Sequence of the second protein:
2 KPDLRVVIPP

Residue-level contacts at the interface:
Residue V158 in the first protein is in contact with residue I9 in the second protein (closest heavy-atom distance 3.5 Å).
Residue Q120 in the first protein contacts residue V8 in the second protein (closest heavy-atom distance 2.8 Å).
Residue H126 in the first protein is in contact with residue L5 in the second protein (closest heavy-atom distance 4.0 Å).
Residue E160 in the first protein is in contact with residue L5 in the second protein (closest heavy-atom distance 4.1 Å).
Residue F129 in the first protein is in contact with residue P3 in the second protein (closest heavy-atom distance 3.9 Å).
Residue Q120 in the first protein contacts residue V7 in the second protein (closest heavy-atom distance 3.5 Å).
Residue D161 in the first protein interacts with residue P3 in the second protein (closest heavy-atom distance 4.8 Å).
Residue I116 in the first protein contacts residue V8 in the second protein (closest heavy-atom distance 3.9 Å).
Residue Q120 in the first protein interacts with residue R6 in the second protein (closest heavy-atom distance 4.7 Å).
Residue E160 in the first protein contacts residue R6 in the second protein (closest heavy-atom distance 3.2 Å).
Residue F129 in the first protein contacts residue L5 in the second protein (closest heavy-atom distance 3.3 Å).
Residue G110 in the first protein is in contact with residue I9 in the second protein (closest heavy-atom distance 3.6 Å).
Residue A111 in the first protein interacts with residue P10 in the second protein (closest heavy-atom distance 3.7 Å).
Residue C119 in the first protein interacts with residue I9 in the second protein (closest heavy-atom distance 4.8 Å).
Residue C162 in the first protein interacts with residue R6 in the second protein (closest heavy-atom distance 4.8 Å).
Residue C119 in the first protein interacts with residue V8 in the second protein (closest heavy-atom distance 4.2 Å).
Residue H126 in the first protein is in contact with residue V7 in the second protein (closest heavy-atom distance 3.9 Å).
Residue I116 in the first protein is in contact with residue P10 in the second protein (closest heavy-atom distance 4.7 Å).
Residue D125 in the first protein contacts residue L5 in the second protein (closest heavy-atom distance 3.9 Å).
Residue A111 in the first protein contacts residue I9 in the second protein (closest heavy-atom distance 3.9 Å).
Residue I116 in the first protein is in contact with residue V7 in the second protein (closest heavy-atom distance 3.3 Å).
Residue N159 in the first protein contacts residue V7 in the second protein (closest heavy-atom distance 4.2 Å).
Residue V158 in the first protein is in contact with residue V7 in the second protein (closest heavy-atom distance 4.9 Å).
Residue T123 in the first protein interacts with residue L5 in the second protein (closest heavy-atom distance 4.8 Å).
Residue C162 in the first protein contacts residue V7 in the second protein (closest heavy-atom distance 4.2 Å).
Residue D161 in the first protein is in contact with residue R6 in the second protein (closest heavy-atom distance 2.8 Å).
Residue C119 in the first protein interacts with residue P10 in the second protein (closest heavy-atom distance 3.4 Å).
Residue Y311 in the first protein interacts with residue L5 in the second protein (closest heavy-atom distance 3.4 Å).
Residue E160 in the first protein interacts with residue V8 in the second protein (closest heavy-atom distance 4.2 Å).
Residue N115 in the first protein is in contact with residue P10 in the second protein (closest heavy-atom distance 3.2 Å).
Residue N159 in the first protein is in contact with residue I9 in the second protein (closest heavy-atom distance 3.6 Å).
Residue Y311 in the first protein is in contact with residue P3 in the second protein (closest heavy-atom distance 3.5 Å).
Residue D161 in the first protein interacts with residue V7 in the second protein (closest heavy-atom distance 5.0 Å).
Residue E160 in the first protein interacts with residue I9 in the second protein (closest heavy-atom distance 3.2 Å).
Residue E160 in the first protein interacts with residue V7 in the second protein (closest heavy-atom distance 2.9 Å).
Residue C162 in the first protein is in contact with residue L5 in the second protein (closest heavy-atom distance 3.9 Å).
Residue I116 in the first protein is in contact with residue I9 in the second protein (closest heavy-atom distance 3.7 Å).
Residue H126 in the first protein contacts residue R6 in the second protein (closest heavy-atom distance 3.1 Å).
Residue D161 in the first protein interacts with residue L5 in the second protein (closest heavy-atom distance 3.5 Å).

These two protein chains interact to form a complex.

Sequence of the first protein:
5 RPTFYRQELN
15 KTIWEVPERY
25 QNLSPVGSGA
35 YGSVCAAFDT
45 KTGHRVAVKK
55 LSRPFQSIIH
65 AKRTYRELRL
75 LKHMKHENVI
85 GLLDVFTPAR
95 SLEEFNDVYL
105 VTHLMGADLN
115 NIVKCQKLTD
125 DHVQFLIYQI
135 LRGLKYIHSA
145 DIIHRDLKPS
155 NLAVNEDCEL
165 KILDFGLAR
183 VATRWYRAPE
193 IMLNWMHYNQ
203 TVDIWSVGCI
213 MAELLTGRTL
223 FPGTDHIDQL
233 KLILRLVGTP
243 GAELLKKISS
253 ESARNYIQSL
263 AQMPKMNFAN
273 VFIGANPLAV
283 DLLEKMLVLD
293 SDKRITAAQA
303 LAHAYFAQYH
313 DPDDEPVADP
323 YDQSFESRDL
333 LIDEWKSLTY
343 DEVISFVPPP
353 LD